Residue-level contacts at the interface:
Residue W52 in the first protein contacts residue A32 in the second protein (closest heavy-atom distance 3.4 Å).
Residue V101 in the first protein interacts with residue E35 in the second protein (closest heavy-atom distance 3.4 Å).
Residue I57 in the first protein interacts with residue A32 in the second protein (closest heavy-atom distance 3.7 Å).
Residue V101 in the first protein contacts residue A32 in the second protein (closest heavy-atom distance 4.6 Å).
Residue I57 in the first protein contacts residue G31 in the second protein (closest heavy-atom distance 4.4 Å).
Residue Y59 in the first protein is in contact with residue L40 in the second protein (closest heavy-atom distance 3.4 Å).
Residue Y33 in the first protein is in contact with residue A32 in the second protein (closest heavy-atom distance 2.9 Å).
Residue Y33 in the first protein contacts residue R33 in the second protein (closest heavy-atom distance 4.4 Å).
Residue Y59 in the first protein contacts residue L39 in the second protein (closest heavy-atom distance 4.9 Å).
Residue V101 in the first protein contacts residue R33 in the second protein (closest heavy-atom distance 3.8 Å).
Residue V101 in the first protein is in contact with residue F8 in the second protein (closest heavy-atom distance 4.2 Å).
Residue W50 in the first protein contacts residue G31 in the second protein (closest heavy-atom distance 4.2 Å).
Residue D31 in the first protein interacts with residue R33 in the second protein (closest heavy-atom distance 4.6 Å).
Residue Y33 in the first protein interacts with residue E35 in the second protein (closest heavy-atom distance 2.6 Å).
Residue L102 in the first protein interacts with residue F8 in the second protein (closest heavy-atom distance 3.6 Å).
Residue L102 in the first protein is in contact with residue H36 in the second protein (closest heavy-atom distance 3.9 Å).
Residue P62 in the first protein contacts residue L40 in the second protein (closest heavy-atom distance 3.7 Å).
Residue P55 in the first protein contacts residue A22 in the second protein (closest heavy-atom distance 4.8 Å).
Residue Y59 in the first protein interacts with residue V30 in the second protein (closest heavy-atom distance 3.9 Å).
Residue W50 in the first protein is in contact with residue H36 in the second protein (closest heavy-atom distance 4.6 Å).
Residue K74 in the first protein interacts with residue E18 in the second protein (closest heavy-atom distance 3.3 Å).
Residue Y33 in the first protein interacts with residue G31 in the second protein (closest heavy-atom distance 3.4 Å).
Residue W50 in the first protein contacts residue V30 in the second protein (closest heavy-atom distance 4.4 Å).
Residue V56 in the first protein contacts residue E18 in the second protein (closest heavy-atom distance 5.0 Å).
Residue G54 in the first protein interacts with residue E18 in the second protein (closest heavy-atom distance 3.2 Å).
Residue P55 in the first protein is in contact with residue E18 in the second protein (closest heavy-atom distance 3.9 Å).
Residue Y33 in the first protein interacts with residue H36 in the second protein (closest heavy-atom distance 4.7 Å).
Residue Y59 in the first protein interacts with residue D38 in the second protein (closest heavy-atom distance 2.8 Å).
Residue L102 in the first protein contacts residue E35 in the second protein (closest heavy-atom distance 3.6 Å).
Residue W52 in the first protein interacts with residue R33 in the second protein (closest heavy-atom distance 3.9 Å).

Sequence of the first protein:
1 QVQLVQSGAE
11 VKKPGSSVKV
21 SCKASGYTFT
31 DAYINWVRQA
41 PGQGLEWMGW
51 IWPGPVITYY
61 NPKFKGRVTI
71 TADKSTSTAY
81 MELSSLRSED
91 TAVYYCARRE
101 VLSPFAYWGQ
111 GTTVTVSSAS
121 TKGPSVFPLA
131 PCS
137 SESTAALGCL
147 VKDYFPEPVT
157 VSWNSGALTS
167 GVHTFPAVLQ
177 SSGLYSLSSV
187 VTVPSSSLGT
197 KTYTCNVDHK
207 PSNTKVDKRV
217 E

This data describes a binding interaction between two proteins.

Sequence of the second protein:
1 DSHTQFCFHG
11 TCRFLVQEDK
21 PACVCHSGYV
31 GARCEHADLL